These two protein chains interact to form a complex.

Sequence of chain A:
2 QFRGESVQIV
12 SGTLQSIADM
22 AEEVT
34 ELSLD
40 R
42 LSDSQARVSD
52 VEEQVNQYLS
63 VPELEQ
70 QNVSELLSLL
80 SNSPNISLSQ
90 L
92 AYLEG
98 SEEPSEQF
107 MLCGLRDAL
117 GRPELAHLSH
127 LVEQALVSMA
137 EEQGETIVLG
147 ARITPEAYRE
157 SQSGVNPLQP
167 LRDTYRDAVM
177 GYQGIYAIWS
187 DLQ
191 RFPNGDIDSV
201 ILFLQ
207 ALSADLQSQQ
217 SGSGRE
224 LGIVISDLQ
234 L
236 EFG

Sequence of chain B:
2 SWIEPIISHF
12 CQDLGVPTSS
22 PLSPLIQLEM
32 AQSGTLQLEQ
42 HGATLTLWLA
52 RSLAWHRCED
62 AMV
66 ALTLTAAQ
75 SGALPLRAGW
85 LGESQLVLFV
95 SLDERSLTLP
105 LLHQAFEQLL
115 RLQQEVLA

Residue-level contacts at the interface:
Residue I10 in chain A is in contact with residue Q28 in chain B (closest heavy-atom distance 3.4 Å).
Residue Q9 in chain A interacts with residue V17 in chain B (closest heavy-atom distance 3.7 Å).
Residue A19 in chain A is in contact with residue W49 in chain B (closest heavy-atom distance 3.4 Å).
Residue I18 in chain A interacts with residue L50 in chain B (closest heavy-atom distance 4.9 Å).
Residue E6 in chain A contacts residue Q33 in chain B (closest heavy-atom distance 2.7 Å).
Residue V8 in chain A contacts residue L15 in chain B (closest heavy-atom distance 4.6 Å).
Residue Q16 in chain A interacts with residue Q38 in chain B (closest heavy-atom distance 3.4 Å).
Residue S17 in chain A is in contact with residue L26 in chain B (closest heavy-atom distance 3.5 Å).
Residue I18 in chain A contacts residue Q38 in chain B (closest heavy-atom distance 2.8 Å).
Residue I10 in chain A interacts with residue I27 in chain B (closest heavy-atom distance 4.4 Å).
Residue V8 in chain A is in contact with residue E30 in chain B (closest heavy-atom distance 3.3 Å).
Residue I18 in chain A contacts residue T36 in chain B (closest heavy-atom distance 4.0 Å).
Residue S7 in chain A interacts with residue M31 in chain B (closest heavy-atom distance 3.5 Å).
Residue Q9 in chain A interacts with residue Q28 in chain B (closest heavy-atom distance 4.3 Å).
Residue E6 in chain A interacts with residue M31 in chain B (closest heavy-atom distance 3.4 Å).
Residue I10 in chain A interacts with residue E30 in chain B (closest heavy-atom distance 4.8 Å).
Residue F3 in chain A is in contact with residue L114 in chain B (closest heavy-atom distance 3.6 Å).
Residue M21 in chain A interacts with residue L85 in chain B (closest heavy-atom distance 4.1 Å).
Residue F3 in chain A interacts with residue F110 in chain B (closest heavy-atom distance 3.7 Å).
Residue S17 in chain A interacts with residue W49 in chain B (closest heavy-atom distance 3.7 Å).
Residue Q9 in chain A interacts with residue E30 in chain B (closest heavy-atom distance 2.8 Å).
Residue E6 in chain A contacts residue G35 in chain B (closest heavy-atom distance 4.7 Å).
Residue A22 in chain A interacts with residue L85 in chain B (closest heavy-atom distance 3.8 Å).
Residue V8 in chain A contacts residue V17 in chain B (closest heavy-atom distance 3.9 Å).
Residue Q2 in chain A is in contact with residue L15 in chain B (closest heavy-atom distance 2.9 Å).
Residue A19 in chain A is in contact with residue E40 in chain B (closest heavy-atom distance 4.8 Å).
Residue A19 in chain A contacts residue Q38 in chain B (closest heavy-atom distance 5.0 Å).
Residue I10 in chain A interacts with residue V17 in chain B (closest heavy-atom distance 4.0 Å).
Residue F3 in chain A contacts residue L15 in chain B (closest heavy-atom distance 4.1 Å).
Residue Q16 in chain A contacts residue L26 in chain B (closest heavy-atom distance 3.6 Å).
Residue I10 in chain A contacts residue P18 in chain B (closest heavy-atom distance 4.7 Å).
Residue R4 in chain A interacts with residue E111 in chain B (closest heavy-atom distance 3.3 Å).
Residue L15 in chain A interacts with residue L26 in chain B (closest heavy-atom distance 3.7 Å).
Residue S17 in chain A contacts residue E40 in chain B (closest heavy-atom distance 2.6 Å).
Residue S7 in chain A is in contact with residue A32 in chain B (closest heavy-atom distance 3.0 Å).
Residue I18 in chain A contacts residue W49 in chain B (closest heavy-atom distance 3.9 Å).
Residue E6 in chain A is in contact with residue S34 in chain B (closest heavy-atom distance 2.6 Å).
Residue F3 in chain A is in contact with residue E111 in chain B (closest heavy-atom distance 3.7 Å).
Residue S17 in chain A interacts with residue Q38 in chain B (closest heavy-atom distance 3.5 Å).
Residue F3 in chain A is in contact with residue M31 in chain B (closest heavy-atom distance 4.7 Å).
Residue Q9 in chain A contacts residue L29 in chain B (closest heavy-atom distance 3.7 Å).
Residue I18 in chain A contacts residue V91 in chain B (closest heavy-atom distance 4.0 Å).
Residue Q2 in chain A interacts with residue G16 in chain B (closest heavy-atom distance 4.0 Å).
Residue I10 in chain A is in contact with residue T19 in chain B (closest heavy-atom distance 3.8 Å).
Residue I10 in chain A contacts residue L29 in chain B (closest heavy-atom distance 4.0 Å).
Residue V11 in chain A is in contact with residue E30 in chain B (closest heavy-atom distance 3.6 Å).
Residue V11 in chain A is in contact with residue Q28 in chain B (closest heavy-atom distance 3.0 Å).
Residue V11 in chain A interacts with residue L29 in chain B (closest heavy-atom distance 5.0 Å).
Residue I18 in chain A contacts residue A51 in chain B (closest heavy-atom distance 3.6 Å).
Residue V8 in chain A contacts residue L29 in chain B (closest heavy-atom distance 4.0 Å).
Residue R4 in chain A contacts residue R115 in chain B (closest heavy-atom distance 4.2 Å).
Residue S7 in chain A is in contact with residue E30 in chain B (closest heavy-atom distance 3.9 Å).
Residue I18 in chain A interacts with residue L85 in chain B (closest heavy-atom distance 3.9 Å).
Residue E6 in chain A contacts residue A32 in chain B (closest heavy-atom distance 3.4 Å).
Residue V8 in chain A interacts with residue M31 in chain B (closest heavy-atom distance 4.0 Å).
Residue D20 in chain A interacts with residue E40 in chain B (closest heavy-atom distance 4.3 Å).
Residue L15 in chain A interacts with residue Q28 in chain B (closest heavy-atom distance 3.0 Å).